Sequence of the second protein:
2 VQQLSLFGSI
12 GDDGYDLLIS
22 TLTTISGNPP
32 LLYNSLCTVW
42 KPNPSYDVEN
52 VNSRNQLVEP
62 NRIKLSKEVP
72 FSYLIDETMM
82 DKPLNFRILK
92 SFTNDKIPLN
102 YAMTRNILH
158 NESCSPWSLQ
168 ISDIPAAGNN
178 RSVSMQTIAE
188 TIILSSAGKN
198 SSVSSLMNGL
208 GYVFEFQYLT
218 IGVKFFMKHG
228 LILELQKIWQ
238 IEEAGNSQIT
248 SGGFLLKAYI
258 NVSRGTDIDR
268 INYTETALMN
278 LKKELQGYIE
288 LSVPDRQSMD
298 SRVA

The following describes two proteins that form a bound complex.

Sequence of the first protein:
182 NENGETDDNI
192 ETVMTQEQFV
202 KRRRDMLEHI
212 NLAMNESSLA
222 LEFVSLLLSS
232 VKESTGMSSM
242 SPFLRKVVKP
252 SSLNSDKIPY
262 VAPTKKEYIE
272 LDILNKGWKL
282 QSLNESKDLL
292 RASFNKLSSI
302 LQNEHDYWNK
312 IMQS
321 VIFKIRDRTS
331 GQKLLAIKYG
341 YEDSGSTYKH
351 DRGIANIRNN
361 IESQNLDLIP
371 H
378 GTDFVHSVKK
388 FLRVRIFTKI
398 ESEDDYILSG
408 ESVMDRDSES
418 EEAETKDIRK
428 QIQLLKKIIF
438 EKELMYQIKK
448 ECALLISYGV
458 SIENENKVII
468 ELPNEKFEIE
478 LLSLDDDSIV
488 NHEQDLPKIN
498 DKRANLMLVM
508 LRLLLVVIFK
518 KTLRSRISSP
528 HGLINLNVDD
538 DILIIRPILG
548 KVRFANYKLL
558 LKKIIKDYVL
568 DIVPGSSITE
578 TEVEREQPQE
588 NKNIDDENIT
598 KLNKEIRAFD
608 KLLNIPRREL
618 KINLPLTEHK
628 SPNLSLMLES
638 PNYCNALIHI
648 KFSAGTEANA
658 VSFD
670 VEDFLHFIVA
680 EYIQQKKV

Residue-level contacts at the interface:
Residue I524 in the first protein is in contact with residue F223 in the second protein (closest heavy-atom distance 4.1 Å).
Residue K598 in the first protein is in contact with residue L32 in the second protein (closest heavy-atom distance 4.5 Å).
Residue P527 in the first protein is in contact with residue M224 in the second protein (closest heavy-atom distance 4.7 Å).
Residue I524 in the first protein interacts with residue L32 in the second protein (closest heavy-atom distance 4.5 Å).